These two protein chains interact to form a complex.

Sequence of chain A:
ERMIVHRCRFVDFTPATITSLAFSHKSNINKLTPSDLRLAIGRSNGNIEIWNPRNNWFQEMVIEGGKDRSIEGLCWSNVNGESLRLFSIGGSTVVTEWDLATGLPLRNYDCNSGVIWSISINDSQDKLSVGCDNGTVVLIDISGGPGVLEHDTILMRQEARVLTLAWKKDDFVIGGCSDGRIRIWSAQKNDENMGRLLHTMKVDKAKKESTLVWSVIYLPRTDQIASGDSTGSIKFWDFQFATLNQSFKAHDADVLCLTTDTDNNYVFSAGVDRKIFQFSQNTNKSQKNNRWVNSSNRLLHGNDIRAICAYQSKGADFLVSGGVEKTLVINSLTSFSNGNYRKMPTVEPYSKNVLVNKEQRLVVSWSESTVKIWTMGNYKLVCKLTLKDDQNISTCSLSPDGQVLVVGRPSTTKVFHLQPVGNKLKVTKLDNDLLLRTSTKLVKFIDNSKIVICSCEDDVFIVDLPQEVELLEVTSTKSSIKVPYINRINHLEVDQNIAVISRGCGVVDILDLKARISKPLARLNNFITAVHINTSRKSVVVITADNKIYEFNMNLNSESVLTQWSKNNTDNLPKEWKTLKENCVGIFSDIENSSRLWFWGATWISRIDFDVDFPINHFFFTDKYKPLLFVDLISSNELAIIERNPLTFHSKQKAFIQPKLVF

Contacts between the two chains:
Residue D636 in chain B contacts residue A564 in chain A (closest heavy-atom distance 4.2 Å).
Residue Y635 in chain B interacts with residue L566 in chain A (closest heavy-atom distance 4.4 Å).
Residue Y635 in chain B contacts residue R565 in chain A (closest heavy-atom distance 3.4 Å).
Residue Y635 in chain B is in contact with residue A564 in chain A (closest heavy-atom distance 5.0 Å).
Residue N634 in chain B interacts with residue L566 in chain A (closest heavy-atom distance 5.0 Å).
Residue N634 in chain B contacts residue R565 in chain A (closest heavy-atom distance 3.7 Å).
Residue E633 in chain B contacts residue N567 in chain A (closest heavy-atom distance 3.5 Å).
Residue E633 in chain B contacts residue L566 in chain A (closest heavy-atom distance 3.4 Å).
Residue D636 in chain B contacts residue R565 in chain A (closest heavy-atom distance 4.4 Å).
Residue E633 in chain B contacts residue R565 in chain A (closest heavy-atom distance 2.9 Å).

Sequence of chain B:
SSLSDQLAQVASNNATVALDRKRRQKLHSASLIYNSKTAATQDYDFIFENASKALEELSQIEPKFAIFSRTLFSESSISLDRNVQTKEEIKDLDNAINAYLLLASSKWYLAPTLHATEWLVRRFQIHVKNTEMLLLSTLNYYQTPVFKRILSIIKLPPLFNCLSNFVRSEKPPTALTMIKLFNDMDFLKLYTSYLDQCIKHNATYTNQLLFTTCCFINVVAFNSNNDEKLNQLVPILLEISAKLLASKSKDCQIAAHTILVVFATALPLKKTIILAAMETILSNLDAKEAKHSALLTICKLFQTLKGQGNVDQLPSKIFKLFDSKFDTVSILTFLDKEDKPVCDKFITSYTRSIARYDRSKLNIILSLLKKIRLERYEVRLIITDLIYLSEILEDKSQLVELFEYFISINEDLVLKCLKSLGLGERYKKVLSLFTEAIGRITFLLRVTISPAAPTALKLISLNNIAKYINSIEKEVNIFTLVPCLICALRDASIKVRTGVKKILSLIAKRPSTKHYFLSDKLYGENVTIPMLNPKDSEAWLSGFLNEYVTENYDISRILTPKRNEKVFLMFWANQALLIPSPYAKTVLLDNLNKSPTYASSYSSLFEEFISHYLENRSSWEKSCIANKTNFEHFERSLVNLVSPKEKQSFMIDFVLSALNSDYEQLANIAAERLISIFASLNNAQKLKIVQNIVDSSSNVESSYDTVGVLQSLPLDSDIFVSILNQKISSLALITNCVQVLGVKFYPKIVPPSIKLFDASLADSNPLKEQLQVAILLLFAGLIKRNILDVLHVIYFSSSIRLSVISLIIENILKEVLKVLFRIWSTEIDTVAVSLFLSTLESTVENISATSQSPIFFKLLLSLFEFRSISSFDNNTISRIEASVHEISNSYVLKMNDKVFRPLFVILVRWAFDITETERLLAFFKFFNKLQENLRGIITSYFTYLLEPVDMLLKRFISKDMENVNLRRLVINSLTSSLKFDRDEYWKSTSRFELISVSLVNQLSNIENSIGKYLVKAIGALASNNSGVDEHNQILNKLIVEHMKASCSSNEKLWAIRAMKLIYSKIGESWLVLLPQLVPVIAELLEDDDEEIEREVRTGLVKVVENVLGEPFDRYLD